Interface contacts:
Residue Q70 in chain B is in contact with residue A73 in chain A (closest heavy-atom distance 3.7 Å).
Residue L55 in chain B is in contact with residue L55 in chain A (closest heavy-atom distance 4.2 Å).
Residue S84 in chain B contacts residue R74 in chain A (closest heavy-atom distance 3.6 Å).
Residue A73 in chain B interacts with residue Q70 in chain A (closest heavy-atom distance 3.6 Å).
Residue L62 in chain B interacts with residue L62 in chain A (closest heavy-atom distance 3.8 Å).
Residue I69 in chain B contacts residue Q70 in chain A (closest heavy-atom distance 3.8 Å).
Residue D85 in chain B contacts residue R74 in chain A (closest heavy-atom distance 4.6 Å).
Residue F58 in chain B is in contact with residue L59 in chain A (closest heavy-atom distance 3.8 Å).
Residue L62 in chain B contacts residue L59 in chain A (closest heavy-atom distance 3.5 Å).
Residue R74 in chain B contacts residue A76 in chain A (closest heavy-atom distance 4.0 Å).
Residue A73 in chain B contacts residue A73 in chain A (closest heavy-atom distance 3.9 Å).
Residue D85 in chain B contacts residue K78 in chain A (closest heavy-atom distance 3.4 Å).
Residue Q70 in chain B contacts residue Q70 in chain A (closest heavy-atom distance 4.5 Å).
Residue L51 in chain B contacts residue L54 in chain A (closest heavy-atom distance 3.9 Å).
Residue L55 in chain B interacts with residue L54 in chain A (closest heavy-atom distance 4.5 Å).
Residue R74 in chain B is in contact with residue D85 in chain A (closest heavy-atom distance 4.8 Å).
Residue Y50 in chain B is in contact with residue L51 in chain A (closest heavy-atom distance 4.0 Å).
Residue L54 in chain B interacts with residue L55 in chain A (closest heavy-atom distance 4.4 Å).
Residue K78 in chain B interacts with residue S84 in chain A (closest heavy-atom distance 3.6 Å).
Residue L62 in chain B is in contact with residue N66 in chain A (closest heavy-atom distance 4.9 Å).
Residue R74 in chain B interacts with residue D83 in chain A (closest heavy-atom distance 2.6 Å).
Residue K78 in chain B contacts residue D85 in chain A (closest heavy-atom distance 3.0 Å).
Residue N66 in chain B interacts with residue L62 in chain A (closest heavy-atom distance 4.8 Å).
Residue G77 in chain B is in contact with residue R74 in chain A (closest heavy-atom distance 4.0 Å).
Residue N66 in chain B contacts residue N66 in chain A (closest heavy-atom distance 2.8 Å).
Residue L59 in chain B contacts residue F58 in chain A (closest heavy-atom distance 3.7 Å).
Residue F47 in chain B is in contact with residue F47 in chain A (closest heavy-atom distance 3.9 Å).
Residue N66 in chain B interacts with residue I69 in chain A (closest heavy-atom distance 4.9 Å).
Residue D83 in chain B contacts residue R74 in chain A (closest heavy-atom distance 2.4 Å).
Residue L55 in chain B contacts residue F58 in chain A (closest heavy-atom distance 3.9 Å).
Residue R74 in chain B is in contact with residue G77 in chain A (closest heavy-atom distance 4.1 Å).
Residue G77 in chain B contacts residue G77 in chain A (closest heavy-atom distance 3.4 Å).
Residue A76 in chain B contacts residue R74 in chain A (closest heavy-atom distance 3.6 Å).
Residue L51 in chain B is in contact with residue L51 in chain A (closest heavy-atom distance 3.9 Å).
Residue L62 in chain B is in contact with residue F58 in chain A (closest heavy-atom distance 5.0 Å).
Residue R74 in chain B is in contact with residue R74 in chain A (closest heavy-atom distance 4.9 Å).
Residue L59 in chain B contacts residue L62 in chain A (closest heavy-atom distance 3.9 Å).
Residue S84 in chain B contacts residue K78 in chain A (closest heavy-atom distance 3.6 Å).
Residue L54 in chain B is in contact with residue L51 in chain A (closest heavy-atom distance 3.7 Å).
Residue K78 in chain B contacts residue G77 in chain A (closest heavy-atom distance 3.2 Å).
Residue I69 in chain B is in contact with residue N66 in chain A (closest heavy-atom distance 4.7 Å).
Residue A73 in chain B is in contact with residue R74 in chain A (closest heavy-atom distance 3.7 Å).
Residue G77 in chain B interacts with residue A73 in chain A (closest heavy-atom distance 4.9 Å).
Residue K78 in chain B interacts with residue K78 in chain A (closest heavy-atom distance 4.2 Å).
Residue F58 in chain B interacts with residue L55 in chain A (closest heavy-atom distance 3.6 Å).
Residue R74 in chain B contacts residue A73 in chain A (closest heavy-atom distance 3.7 Å).
Residue G77 in chain B contacts residue K78 in chain A (closest heavy-atom distance 3.2 Å).
Residue Q70 in chain B contacts residue I69 in chain A (closest heavy-atom distance 3.6 Å).
Residue R74 in chain B is in contact with residue S84 in chain A (closest heavy-atom distance 3.9 Å).
Residue L51 in chain B is in contact with residue Y50 in chain A (closest heavy-atom distance 4.0 Å).

These two protein chains interact to form a complex.

Sequence of chain A:
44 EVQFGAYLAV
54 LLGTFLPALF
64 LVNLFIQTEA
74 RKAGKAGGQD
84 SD

Sequence of chain B:
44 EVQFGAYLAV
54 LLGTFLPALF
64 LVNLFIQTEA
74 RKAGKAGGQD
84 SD